Sequence of the first protein:
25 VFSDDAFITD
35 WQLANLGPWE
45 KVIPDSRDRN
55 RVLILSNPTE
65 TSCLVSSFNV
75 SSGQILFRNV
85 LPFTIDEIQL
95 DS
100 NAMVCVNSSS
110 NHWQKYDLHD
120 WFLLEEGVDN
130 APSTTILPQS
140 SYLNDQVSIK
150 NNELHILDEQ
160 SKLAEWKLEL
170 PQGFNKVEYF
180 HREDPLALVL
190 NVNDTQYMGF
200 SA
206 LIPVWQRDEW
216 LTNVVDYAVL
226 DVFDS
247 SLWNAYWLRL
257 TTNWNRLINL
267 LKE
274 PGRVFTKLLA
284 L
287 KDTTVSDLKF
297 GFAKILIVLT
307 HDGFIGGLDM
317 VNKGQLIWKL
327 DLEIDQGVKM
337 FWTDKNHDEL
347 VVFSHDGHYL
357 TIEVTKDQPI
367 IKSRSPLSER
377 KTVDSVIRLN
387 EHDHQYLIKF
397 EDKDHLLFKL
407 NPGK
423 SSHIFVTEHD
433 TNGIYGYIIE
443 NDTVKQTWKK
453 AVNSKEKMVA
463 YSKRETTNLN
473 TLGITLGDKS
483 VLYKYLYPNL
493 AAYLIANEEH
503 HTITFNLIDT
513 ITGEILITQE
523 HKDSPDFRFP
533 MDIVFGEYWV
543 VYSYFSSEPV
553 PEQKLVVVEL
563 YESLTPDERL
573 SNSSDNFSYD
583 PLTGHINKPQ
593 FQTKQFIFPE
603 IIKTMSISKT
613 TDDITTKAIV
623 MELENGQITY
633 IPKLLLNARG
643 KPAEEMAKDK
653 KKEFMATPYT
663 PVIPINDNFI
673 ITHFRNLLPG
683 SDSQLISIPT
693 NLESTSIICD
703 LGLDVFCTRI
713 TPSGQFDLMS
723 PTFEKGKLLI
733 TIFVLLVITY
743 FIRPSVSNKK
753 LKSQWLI

Interface contacts:
Residue S755 in the first protein is in contact with residue L81 in the second protein (closest heavy-atom distance 5.0 Å).
Residue W757 in the first protein interacts with residue G48 in the second protein (closest heavy-atom distance 4.4 Å).
Residue L758 in the first protein interacts with residue S85 in the second protein (closest heavy-atom distance 2.6 Å).
Residue I759 in the first protein interacts with residue F51 in the second protein (closest heavy-atom distance 3.5 Å).
Residue K754 in the first protein interacts with residue G48 in the second protein (closest heavy-atom distance 4.3 Å).
Residue K754 in the first protein contacts residue R80 in the second protein (closest heavy-atom distance 3.7 Å).
Residue I759 in the first protein contacts residue G48 in the second protein (closest heavy-atom distance 3.8 Å).
Residue K754 in the first protein is in contact with residue E47 in the second protein (closest heavy-atom distance 4.6 Å).
Residue I759 in the first protein interacts with residue K87 in the second protein (closest heavy-atom distance 3.5 Å).
Residue I759 in the first protein is in contact with residue E55 in the second protein (closest heavy-atom distance 4.9 Å).
Residue L758 in the first protein contacts residue Y86 in the second protein (closest heavy-atom distance 3.7 Å).
Residue K754 in the first protein contacts residue F51 in the second protein (closest heavy-atom distance 3.1 Å).
Residue L758 in the first protein interacts with residue T125 in the second protein (closest heavy-atom distance 5.0 Å).
Residue K754 in the first protein interacts with residue L81 in the second protein (closest heavy-atom distance 4.0 Å).
Residue L753 in the first protein interacts with residue E47 in the second protein (closest heavy-atom distance 4.5 Å).
Residue N750 in the first protein contacts residue R80 in the second protein (closest heavy-atom distance 3.9 Å).
Residue L758 in the first protein contacts residue K87 in the second protein (closest heavy-atom distance 4.4 Å).
Residue W757 in the first protein is in contact with residue F52 in the second protein (closest heavy-atom distance 3.8 Å).
Residue I759 in the first protein is in contact with residue F52 in the second protein (closest heavy-atom distance 3.3 Å).
Residue L758 in the first protein is in contact with residue L81 in the second protein (closest heavy-atom distance 4.1 Å).
Residue L758 in the first protein is in contact with residue D122 in the second protein (closest heavy-atom distance 3.2 Å).
Residue W757 in the first protein interacts with residue N49 in the second protein (closest heavy-atom distance 4.5 Å).
Residue W757 in the first protein is in contact with residue Y86 in the second protein (closest heavy-atom distance 4.8 Å).
Residue I759 in the first protein is in contact with residue L81 in the second protein (closest heavy-atom distance 4.4 Å).
Residue I759 in the first protein contacts residue S85 in the second protein (closest heavy-atom distance 3.5 Å).
Residue I759 in the first protein contacts residue M88 in the second protein (closest heavy-atom distance 4.0 Å).

Sequence of the second protein:
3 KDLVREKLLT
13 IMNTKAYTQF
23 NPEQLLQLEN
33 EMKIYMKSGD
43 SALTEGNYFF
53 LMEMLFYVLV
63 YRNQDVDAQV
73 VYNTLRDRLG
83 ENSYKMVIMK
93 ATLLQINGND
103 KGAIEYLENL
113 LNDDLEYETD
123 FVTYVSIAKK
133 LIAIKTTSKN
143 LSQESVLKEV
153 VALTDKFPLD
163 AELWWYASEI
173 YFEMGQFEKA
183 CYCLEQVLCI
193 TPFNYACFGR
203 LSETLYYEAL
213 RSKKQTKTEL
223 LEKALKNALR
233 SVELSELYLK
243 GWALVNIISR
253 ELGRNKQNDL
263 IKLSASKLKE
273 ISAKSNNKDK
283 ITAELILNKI

These two protein chains interact to form a complex.